Sequence of protein 1:
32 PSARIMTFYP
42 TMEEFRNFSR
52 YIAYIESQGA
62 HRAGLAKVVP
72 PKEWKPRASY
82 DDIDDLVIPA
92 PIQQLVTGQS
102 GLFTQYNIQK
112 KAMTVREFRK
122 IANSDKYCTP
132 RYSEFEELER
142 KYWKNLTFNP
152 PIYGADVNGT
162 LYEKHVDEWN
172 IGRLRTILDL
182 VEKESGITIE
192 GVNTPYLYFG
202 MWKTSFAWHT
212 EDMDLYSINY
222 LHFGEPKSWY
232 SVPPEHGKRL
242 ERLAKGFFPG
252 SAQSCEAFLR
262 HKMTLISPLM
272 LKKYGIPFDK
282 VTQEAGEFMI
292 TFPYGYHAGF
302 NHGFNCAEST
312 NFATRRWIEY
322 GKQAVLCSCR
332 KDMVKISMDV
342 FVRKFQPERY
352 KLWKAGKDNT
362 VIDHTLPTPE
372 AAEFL

Sequence of protein 2:
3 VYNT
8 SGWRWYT

The following describes two proteins that form a bound complex.

Contacts between the two chains:
Residue Q110 in protein 1 interacts with residue W12 in protein 2 (closest heavy-atom distance 3.9 Å).
Residue K111 in protein 1 contacts residue W12 in protein 2 (closest heavy-atom distance 3.6 Å).
Residue Q110 in protein 1 contacts residue T14 in protein 2 (closest heavy-atom distance 4.0 Å).
Residue N108 in protein 1 is in contact with residue T14 in protein 2 (closest heavy-atom distance 4.5 Å).
Residue Q110 in protein 1 interacts with residue Y13 in protein 2 (closest heavy-atom distance 4.6 Å).
Residue I109 in protein 1 is in contact with residue W12 in protein 2 (closest heavy-atom distance 3.6 Å).